Sequence of chain A:
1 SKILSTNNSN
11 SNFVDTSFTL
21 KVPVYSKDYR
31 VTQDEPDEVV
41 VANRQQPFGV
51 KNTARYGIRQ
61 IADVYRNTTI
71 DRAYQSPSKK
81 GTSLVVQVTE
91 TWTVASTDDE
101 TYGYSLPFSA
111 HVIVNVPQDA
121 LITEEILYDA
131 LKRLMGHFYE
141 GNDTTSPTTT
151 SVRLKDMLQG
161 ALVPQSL

Interface contacts:
Residue T19 in chain A contacts residue K132 in chain B (closest heavy-atom distance 3.0 Å).
Residue V152 in chain A is in contact with residue E124 in chain B (closest heavy-atom distance 3.1 Å).
Residue P107 in chain A is in contact with residue P117 in chain B (closest heavy-atom distance 3.0 Å).
Residue K2 in chain A interacts with residue Y102 in chain B (closest heavy-atom distance 2.7 Å).
Residue F138 in chain A interacts with residue Y128 in chain B (closest heavy-atom distance 2.7 Å).
Residue Y25 in chain A is in contact with residue H137 in chain B (closest heavy-atom distance 2.9 Å).
Residue N7 in chain A contacts residue Q46 in chain B (closest heavy-atom distance 2.6 Å).
Residue H111 in chain A interacts with residue I113 in chain B (closest heavy-atom distance 2.8 Å).
Residue G103 in chain A contacts residue Q75 in chain B (closest heavy-atom distance 3.1 Å).
Residue Y65 in chain A is in contact with residue S105 in chain B (closest heavy-atom distance 2.4 Å).
Residue Q46 in chain A contacts residue N7 in chain B (closest heavy-atom distance 2.6 Å).
Residue D37 in chain A is in contact with residue L162 in chain B (closest heavy-atom distance 3.0 Å).
Residue D143 in chain A is in contact with residue K27 in chain B (closest heavy-atom distance 2.9 Å).
Residue D28 in chain A interacts with residue S11 in chain B (closest heavy-atom distance 2.9 Å).
Residue N12 in chain A is in contact with residue V24 in chain B (closest heavy-atom distance 2.5 Å).
Residue V22 in chain A interacts with residue V14 in chain B (closest heavy-atom distance 2.6 Å).
Residue P117 in chain A contacts residue P107 in chain B (closest heavy-atom distance 2.9 Å).
Residue K132 in chain A contacts residue T19 in chain B (closest heavy-atom distance 3.0 Å).
Residue D28 in chain A contacts residue N12 in chain B (closest heavy-atom distance 2.0 Å).
Residue A95 in chain A contacts residue I3 in chain B (closest heavy-atom distance 3.0 Å).
Residue S11 in chain A is in contact with residue N43 in chain B (closest heavy-atom distance 2.7 Å).
Residue S11 in chain A interacts with residue D28 in chain B (closest heavy-atom distance 2.9 Å).
Residue K27 in chain A contacts residue D143 in chain B (closest heavy-atom distance 2.7 Å).
Residue H137 in chain A contacts residue Y25 in chain B (closest heavy-atom distance 3.0 Å).
Residue E90 in chain A is in contact with residue R133 in chain B (closest heavy-atom distance 2.7 Å).
Residue N12 in chain A is in contact with residue D28 in chain B (closest heavy-atom distance 2.0 Å).
Residue D98 in chain A is in contact with residue S1 in chain B (closest heavy-atom distance 3.1 Å).
Residue P23 in chain A is in contact with residue G141 in chain B (closest heavy-atom distance 3.0 Å).
Residue S96 in chain A contacts residue S1 in chain B (closest heavy-atom distance 3.0 Å).
Residue Y104 in chain A interacts with residue D119 in chain B (closest heavy-atom distance 2.5 Å).
Residue S1 in chain A contacts residue T97 in chain B (closest heavy-atom distance 2.6 Å).
Residue Y128 in chain A is in contact with residue F138 in chain B (closest heavy-atom distance 2.6 Å).
Residue T93 in chain A is in contact with residue S5 in chain B (closest heavy-atom distance 2.8 Å).
Residue F18 in chain A interacts with residue F18 in chain B (closest heavy-atom distance 3.0 Å).
Residue V24 in chain A contacts residue N12 in chain B (closest heavy-atom distance 2.9 Å).
Residue Y29 in chain A interacts with residue L167 in chain B (closest heavy-atom distance 3.1 Å).
Residue Y139 in chain A interacts with residue Y128 in chain B (closest heavy-atom distance 2.9 Å).
Residue N43 in chain A interacts with residue S11 in chain B (closest heavy-atom distance 2.8 Å).
Residue R133 in chain A contacts residue E90 in chain B (closest heavy-atom distance 2.7 Å).
Residue L162 in chain A interacts with residue D37 in chain B (closest heavy-atom distance 3.0 Å).
Residue V14 in chain A interacts with residue V22 in chain B (closest heavy-atom distance 2.4 Å).
Residue D119 in chain A interacts with residue Y104 in chain B (closest heavy-atom distance 2.4 Å).
Residue S5 in chain A interacts with residue T93 in chain B (closest heavy-atom distance 2.9 Å).
Residue F13 in chain A contacts residue V22 in chain B (closest heavy-atom distance 2.8 Å).
Residue Q45 in chain A interacts with residue N10 in chain B (closest heavy-atom distance 2.9 Å).
Residue H137 in chain A is in contact with residue Y56 in chain B (closest heavy-atom distance 2.4 Å).
Residue N115 in chain A is in contact with residue S109 in chain B (closest heavy-atom distance 2.8 Å).
Residue Y74 in chain A interacts with residue S105 in chain B (closest heavy-atom distance 2.8 Å).
Residue I113 in chain A is in contact with residue H111 in chain B (closest heavy-atom distance 2.8 Å).
Residue Y128 in chain A contacts residue Y139 in chain B (closest heavy-atom distance 3.0 Å).
Residue N10 in chain A interacts with residue Q45 in chain B (closest heavy-atom distance 2.9 Å).
Residue S105 in chain A interacts with residue Y65 in chain B (closest heavy-atom distance 2.9 Å).
Residue E124 in chain A is in contact with residue V152 in chain B (closest heavy-atom distance 3.1 Å).
Residue N12 in chain A contacts residue K27 in chain B (closest heavy-atom distance 2.8 Å).
Residue Y56 in chain A is in contact with residue H137 in chain B (closest heavy-atom distance 2.4 Å).
Residue S109 in chain A is in contact with residue N115 in chain B (closest heavy-atom distance 2.9 Å).
Residue V22 in chain A contacts residue F13 in chain B (closest heavy-atom distance 3.1 Å).
Residue G141 in chain A is in contact with residue P23 in chain B (closest heavy-atom distance 2.9 Å).
Residue I3 in chain A contacts residue A95 in chain B (closest heavy-atom distance 2.8 Å).
Residue T97 in chain A contacts residue S1 in chain B (closest heavy-atom distance 2.7 Å).

This data describes a binding interaction between two proteins.

Sequence of chain B:
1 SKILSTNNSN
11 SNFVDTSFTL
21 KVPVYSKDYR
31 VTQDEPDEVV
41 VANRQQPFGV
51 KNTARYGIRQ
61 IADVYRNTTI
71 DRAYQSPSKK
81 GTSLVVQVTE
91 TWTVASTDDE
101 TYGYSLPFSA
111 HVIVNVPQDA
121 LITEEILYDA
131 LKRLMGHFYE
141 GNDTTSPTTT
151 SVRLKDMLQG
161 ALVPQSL